Interface contacts:
Residue F360 in protein 1 contacts residue L2 in protein 2 (closest heavy-atom distance 3.6 Å).
Residue D426 in protein 1 interacts with residue R14 in protein 2 (closest heavy-atom distance 2.8 Å).
Residue N506 in protein 1 interacts with residue D16 in protein 2 (closest heavy-atom distance 4.1 Å).
Residue Q425 in protein 1 contacts residue R14 in protein 2 (closest heavy-atom distance 2.8 Å).
Residue A508 in protein 1 contacts residue A17 in protein 2 (closest heavy-atom distance 4.7 Å).
Residue L507 in protein 1 is in contact with residue K18 in protein 2 (closest heavy-atom distance 4.9 Å).
Residue C485 in protein 1 is in contact with residue L15 in protein 2 (closest heavy-atom distance 3.7 Å).
Residue I481 in protein 1 contacts residue I6 in protein 2 (closest heavy-atom distance 3.5 Å).
Residue L509 in protein 1 interacts with residue I6 in protein 2 (closest heavy-atom distance 3.6 Å).
Residue Q425 in protein 1 interacts with residue D16 in protein 2 (closest heavy-atom distance 4.2 Å).
Residue R510 in protein 1 is in contact with residue R14 in protein 2 (closest heavy-atom distance 3.1 Å).
Residue V489 in protein 1 is in contact with residue L15 in protein 2 (closest heavy-atom distance 3.9 Å).
Residue F511 in protein 1 contacts residue T13 in protein 2 (closest heavy-atom distance 2.8 Å).
Residue R510 in protein 1 contacts residue L15 in protein 2 (closest heavy-atom distance 5.0 Å).
Residue I481 in protein 1 is in contact with residue I5 in protein 2 (closest heavy-atom distance 2.9 Å).
Residue F511 in protein 1 contacts residue I6 in protein 2 (closest heavy-atom distance 4.0 Å).
Residue A508 in protein 1 is in contact with residue L15 in protein 2 (closest heavy-atom distance 3.1 Å).
Residue K478 in protein 1 contacts residue I5 in protein 2 (closest heavy-atom distance 3.8 Å).
Residue H502 in protein 1 is in contact with residue K18 in protein 2 (closest heavy-atom distance 4.0 Å).
Residue R510 in protein 1 interacts with residue T13 in protein 2 (closest heavy-atom distance 3.3 Å).
Residue V479 in protein 1 contacts residue I5 in protein 2 (closest heavy-atom distance 3.1 Å).
Residue T486 in protein 1 contacts residue L20 in protein 2 (closest heavy-atom distance 3.6 Å).
Residue F470 in protein 1 interacts with residue L2 in protein 2 (closest heavy-atom distance 4.0 Å).
Residue K427 in protein 1 interacts with residue R14 in protein 2 (closest heavy-atom distance 4.8 Å).
Residue F511 in protein 1 is in contact with residue V4 in protein 2 (closest heavy-atom distance 3.6 Å).
Residue L509 in protein 1 contacts residue T13 in protein 2 (closest heavy-atom distance 4.2 Å).
Residue K478 in protein 1 interacts with residue E3 in protein 2 (closest heavy-atom distance 3.2 Å).
Residue L507 in protein 1 is in contact with residue D16 in protein 2 (closest heavy-atom distance 3.5 Å).
Residue Y367 in protein 1 interacts with residue R14 in protein 2 (closest heavy-atom distance 4.9 Å).
Residue T486 in protein 1 contacts residue L15 in protein 2 (closest heavy-atom distance 4.2 Å).
Residue V489 in protein 1 contacts residue A17 in protein 2 (closest heavy-atom distance 3.6 Å).
Residue N506 in protein 1 contacts residue K18 in protein 2 (closest heavy-atom distance 3.1 Å).
Residue E477 in protein 1 contacts residue L2 in protein 2 (closest heavy-atom distance 4.8 Å).
Residue V489 in protein 1 is in contact with residue L20 in protein 2 (closest heavy-atom distance 3.7 Å).
Residue F470 in protein 1 is in contact with residue V4 in protein 2 (closest heavy-atom distance 4.0 Å).
Residue H482 in protein 1 interacts with residue I5 in protein 2 (closest heavy-atom distance 3.6 Å).
Residue Q425 in protein 1 contacts residue K18 in protein 2 (closest heavy-atom distance 2.8 Å).
Residue D480 in protein 1 contacts residue I5 in protein 2 (closest heavy-atom distance 3.7 Å).
Residue L509 in protein 1 contacts residue L15 in protein 2 (closest heavy-atom distance 2.7 Å).
Residue C485 in protein 1 is in contact with residue I6 in protein 2 (closest heavy-atom distance 3.8 Å).
Residue N490 in protein 1 contacts residue L20 in protein 2 (closest heavy-atom distance 4.0 Å).
Residue F511 in protein 1 is in contact with residue R14 in protein 2 (closest heavy-atom distance 5.0 Å).
Residue H482 in protein 1 interacts with residue L8 in protein 2 (closest heavy-atom distance 4.1 Å).
Residue H482 in protein 1 interacts with residue S7 in protein 2 (closest heavy-atom distance 4.0 Å).
Residue A508 in protein 1 is in contact with residue D16 in protein 2 (closest heavy-atom distance 4.3 Å).
Residue L362 in protein 1 contacts residue I6 in protein 2 (closest heavy-atom distance 4.2 Å).
Residue L507 in protein 1 contacts residue A17 in protein 2 (closest heavy-atom distance 2.7 Å).
Residue Y428 in protein 1 interacts with residue R14 in protein 2 (closest heavy-atom distance 4.2 Å).
Residue H482 in protein 1 contacts residue I6 in protein 2 (closest heavy-atom distance 3.2 Å).
Residue L509 in protein 1 interacts with residue R14 in protein 2 (closest heavy-atom distance 3.5 Å).
Residue E477 in protein 1 contacts residue E3 in protein 2 (closest heavy-atom distance 4.8 Å).
Residue I481 in protein 1 is in contact with residue V4 in protein 2 (closest heavy-atom distance 4.3 Å).
Residue R510 in protein 1 is in contact with residue I6 in protein 2 (closest heavy-atom distance 4.0 Å).
Residue V479 in protein 1 is in contact with residue E3 in protein 2 (closest heavy-atom distance 3.4 Å).
Residue L509 in protein 1 contacts residue D16 in protein 2 (closest heavy-atom distance 4.9 Å).
Residue L507 in protein 1 interacts with residue L15 in protein 2 (closest heavy-atom distance 4.0 Å).
Residue V479 in protein 1 is in contact with residue V4 in protein 2 (closest heavy-atom distance 3.5 Å).

Sequence of protein 2:
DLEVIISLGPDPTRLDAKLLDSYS

Sequence of protein 1:
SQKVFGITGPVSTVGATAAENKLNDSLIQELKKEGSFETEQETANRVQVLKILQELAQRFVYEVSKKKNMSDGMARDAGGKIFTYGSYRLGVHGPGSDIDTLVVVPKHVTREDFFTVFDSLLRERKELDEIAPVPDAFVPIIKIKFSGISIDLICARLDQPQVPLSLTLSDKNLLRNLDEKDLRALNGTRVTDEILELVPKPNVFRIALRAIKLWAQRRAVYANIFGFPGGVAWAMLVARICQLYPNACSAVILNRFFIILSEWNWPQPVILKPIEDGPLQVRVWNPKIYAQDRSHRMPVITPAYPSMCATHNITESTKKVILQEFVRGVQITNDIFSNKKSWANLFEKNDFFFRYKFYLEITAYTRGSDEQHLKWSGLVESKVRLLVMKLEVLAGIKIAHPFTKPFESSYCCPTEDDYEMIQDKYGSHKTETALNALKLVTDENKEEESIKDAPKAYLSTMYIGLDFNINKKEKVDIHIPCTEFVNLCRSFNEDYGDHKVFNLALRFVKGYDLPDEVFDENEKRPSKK

This data describes a binding interaction between two proteins.